Sequence of the first protein:
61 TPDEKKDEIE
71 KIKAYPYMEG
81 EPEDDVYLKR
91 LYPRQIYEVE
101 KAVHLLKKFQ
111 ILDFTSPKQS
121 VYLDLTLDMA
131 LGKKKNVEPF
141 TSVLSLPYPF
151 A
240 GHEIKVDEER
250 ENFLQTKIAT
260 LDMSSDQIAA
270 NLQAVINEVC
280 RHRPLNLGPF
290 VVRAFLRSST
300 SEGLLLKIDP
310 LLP

Contacts between the two chains:
Residue A162 in the second protein is in contact with residue L91 in the first protein (closest heavy-atom distance 4.0 Å).
Residue K181 in the second protein interacts with residue F114 in the first protein (closest heavy-atom distance 4.5 Å).
Residue A159 in the second protein is in contact with residue Y92 in the first protein (closest heavy-atom distance 3.6 Å).
Residue V225 in the second protein interacts with residue V86 in the first protein (closest heavy-atom distance 4.2 Å).
Residue L197 in the second protein is in contact with residue L88 in the first protein (closest heavy-atom distance 4.3 Å).
Residue V199 in the second protein interacts with residue K89 in the first protein (closest heavy-atom distance 4.6 Å).
Residue N226 in the second protein contacts residue V86 in the first protein (closest heavy-atom distance 4.3 Å).
Residue R191 in the second protein contacts residue E301 in the first protein (closest heavy-atom distance 2.6 Å).
Residue K158 in the second protein contacts residue L91 in the first protein (closest heavy-atom distance 4.5 Å).
Residue W182 in the second protein interacts with residue F114 in the first protein (closest heavy-atom distance 3.6 Å).
Residue V180 in the second protein contacts residue F114 in the first protein (closest heavy-atom distance 3.7 Å).
Residue T157 in the second protein interacts with residue Y92 in the first protein (closest heavy-atom distance 4.8 Å).
Residue F194 in the second protein contacts residue K89 in the first protein (closest heavy-atom distance 3.7 Å).
Residue V223 in the second protein contacts residue V86 in the first protein (closest heavy-atom distance 4.4 Å).
Residue V200 in the second protein interacts with residue Y87 in the first protein (closest heavy-atom distance 2.9 Å).
Residue K177 in the second protein is in contact with residue F114 in the first protein (closest heavy-atom distance 3.1 Å).
Residue N226 in the second protein is in contact with residue E83 in the first protein (closest heavy-atom distance 4.8 Å).
Residue A162 in the second protein interacts with residue L88 in the first protein (closest heavy-atom distance 4.0 Å).
Residue V201 in the second protein is in contact with residue D85 in the first protein (closest heavy-atom distance 4.5 Å).
Residue A159 in the second protein interacts with residue L91 in the first protein (closest heavy-atom distance 3.6 Å).
Residue L167 in the second protein contacts residue V86 in the first protein (closest heavy-atom distance 4.6 Å).
Residue F166 in the second protein interacts with residue L88 in the first protein (closest heavy-atom distance 4.1 Å).
Residue V199 in the second protein contacts residue Y87 in the first protein (closest heavy-atom distance 4.0 Å).
Residue K177 in the second protein contacts residue D113 in the first protein (closest heavy-atom distance 4.4 Å).
Residue T157 in the second protein contacts residue D84 in the first protein (closest heavy-atom distance 3.0 Å).
Residue G198 in the second protein contacts residue L88 in the first protein (closest heavy-atom distance 4.0 Å).
Residue A159 in the second protein interacts with residue D84 in the first protein (closest heavy-atom distance 3.3 Å).
Residue G160 in the second protein contacts residue D84 in the first protein (closest heavy-atom distance 3.8 Å).
Residue A202 in the second protein is in contact with residue D85 in the first protein (closest heavy-atom distance 3.8 Å).
Residue T205 in the second protein contacts residue V86 in the first protein (closest heavy-atom distance 3.6 Å).
Residue I188 in the second protein interacts with residue F114 in the first protein (closest heavy-atom distance 3.7 Å).
Residue I188 in the second protein is in contact with residue L112 in the first protein (closest heavy-atom distance 4.0 Å).
Residue K195 in the second protein contacts residue D113 in the first protein (closest heavy-atom distance 3.6 Å).
Residue E187 in the second protein interacts with residue K108 in the first protein (closest heavy-atom distance 3.6 Å).
Residue T224 in the second protein contacts residue V86 in the first protein (closest heavy-atom distance 3.5 Å).
Residue T205 in the second protein is in contact with residue D85 in the first protein (closest heavy-atom distance 4.0 Å).
Residue N226 in the second protein contacts residue D85 in the first protein (closest heavy-atom distance 3.0 Å).
Residue M176 in the second protein contacts residue F114 in the first protein (closest heavy-atom distance 3.8 Å).
Residue G198 in the second protein interacts with residue K89 in the first protein (closest heavy-atom distance 3.0 Å).
Residue V200 in the second protein is in contact with residue K89 in the first protein (closest heavy-atom distance 3.9 Å).
Residue E183 in the second protein is in contact with residue F114 in the first protein (closest heavy-atom distance 4.6 Å).
Residue R191 in the second protein contacts residue D113 in the first protein (closest heavy-atom distance 3.1 Å).
Residue H204 in the second protein is in contact with residue D85 in the first protein (closest heavy-atom distance 3.9 Å).
Residue T163 in the second protein interacts with residue V86 in the first protein (closest heavy-atom distance 4.0 Å).
Residue E187 in the second protein interacts with residue L112 in the first protein (closest heavy-atom distance 3.4 Å).
Residue V200 in the second protein is in contact with residue V86 in the first protein (closest heavy-atom distance 3.3 Å).
Residue A202 in the second protein interacts with residue V86 in the first protein (closest heavy-atom distance 4.1 Å).
Residue T163 in the second protein is in contact with residue L88 in the first protein (closest heavy-atom distance 3.3 Å).
Residue R191 in the second protein interacts with residue S300 in the first protein (closest heavy-atom distance 4.2 Å).
Residue N226 in the second protein interacts with residue D84 in the first protein (closest heavy-atom distance 2.9 Å).
Residue V200 in the second protein contacts residue D85 in the first protein (closest heavy-atom distance 3.8 Å).
Residue V200 in the second protein contacts residue L88 in the first protein (closest heavy-atom distance 4.4 Å).
Residue T163 in the second protein contacts residue L91 in the first protein (closest heavy-atom distance 3.9 Å).
Residue T163 in the second protein is in contact with residue Y87 in the first protein (closest heavy-atom distance 3.8 Å).
Residue R191 in the second protein interacts with residue L112 in the first protein (closest heavy-atom distance 4.1 Å).
Residue V201 in the second protein interacts with residue V86 in the first protein (closest heavy-atom distance 3.7 Å).
Residue R191 in the second protein interacts with residue F109 in the first protein (closest heavy-atom distance 3.2 Å).
Residue V199 in the second protein is in contact with residue V86 in the first protein (closest heavy-atom distance 3.6 Å).
Residue V199 in the second protein contacts residue L88 in the first protein (closest heavy-atom distance 3.5 Å).
Residue F194 in the second protein contacts residue E301 in the first protein (closest heavy-atom distance 3.2 Å).

This data describes a binding interaction between two proteins.

Sequence of the second protein:
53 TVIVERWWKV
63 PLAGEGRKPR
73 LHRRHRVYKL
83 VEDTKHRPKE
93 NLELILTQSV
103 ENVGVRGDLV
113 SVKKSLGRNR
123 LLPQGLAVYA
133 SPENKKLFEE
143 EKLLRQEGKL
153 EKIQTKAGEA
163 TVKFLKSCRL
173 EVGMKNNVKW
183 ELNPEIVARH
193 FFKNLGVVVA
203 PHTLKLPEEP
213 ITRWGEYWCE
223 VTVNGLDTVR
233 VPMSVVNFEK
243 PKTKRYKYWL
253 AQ